Sequence of chain A:
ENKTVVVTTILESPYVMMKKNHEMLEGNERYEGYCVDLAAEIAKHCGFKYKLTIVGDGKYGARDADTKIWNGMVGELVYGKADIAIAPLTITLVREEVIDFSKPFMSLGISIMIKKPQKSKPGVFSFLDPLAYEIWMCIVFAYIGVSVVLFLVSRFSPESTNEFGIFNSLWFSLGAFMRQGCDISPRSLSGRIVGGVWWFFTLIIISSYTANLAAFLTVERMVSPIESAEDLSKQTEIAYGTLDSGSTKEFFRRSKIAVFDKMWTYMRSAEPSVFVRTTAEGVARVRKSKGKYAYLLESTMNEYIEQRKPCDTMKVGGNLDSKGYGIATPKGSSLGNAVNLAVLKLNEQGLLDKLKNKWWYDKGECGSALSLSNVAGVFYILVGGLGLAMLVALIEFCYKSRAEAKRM

Sequence of chain B:
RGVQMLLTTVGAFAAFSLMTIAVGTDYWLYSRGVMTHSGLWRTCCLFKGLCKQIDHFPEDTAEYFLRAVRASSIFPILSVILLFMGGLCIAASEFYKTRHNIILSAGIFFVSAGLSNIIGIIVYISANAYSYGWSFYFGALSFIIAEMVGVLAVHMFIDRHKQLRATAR

Interface contacts:
Residue L824 in chain A is in contact with residue L147 in chain B (closest heavy-atom distance 4.8 Å).
Residue Y818 in chain A contacts residue S158 in chain B (closest heavy-atom distance 4.4 Å).
Residue M828 in chain A interacts with residue I140 in chain B (closest heavy-atom distance 4.1 Å).
Residue F817 in chain A contacts residue I151 in chain B (closest heavy-atom distance 4.4 Å).
Residue V821 in chain A contacts residue I151 in chain B (closest heavy-atom distance 4.0 Å).
Residue M828 in chain A is in contact with residue S144 in chain B (closest heavy-atom distance 4.2 Å).
Residue L832 in chain A interacts with residue I140 in chain B (closest heavy-atom distance 4.5 Å).
Residue Y818 in chain A is in contact with residue V155 in chain B (closest heavy-atom distance 4.6 Å).
Residue F817 in chain A contacts residue I154 in chain B (closest heavy-atom distance 3.9 Å).

The following describes two proteins that form a bound complex.